Residue-level contacts at the interface:
Residue W35 in the first protein interacts with residue G4 in the second protein (closest heavy-atom distance 3.7 Å).
Residue I25 in the first protein is in contact with residue A15 in the second protein (closest heavy-atom distance 5.0 Å).
Residue I32 in the first protein interacts with residue A12 in the second protein (closest heavy-atom distance 4.6 Å).
Residue L36 in the first protein contacts residue A5 in the second protein (closest heavy-atom distance 4.1 Å).
Residue I25 in the first protein contacts residue A16 in the second protein (closest heavy-atom distance 4.9 Å).
Residue L36 in the first protein contacts residue G1 in the second protein (closest heavy-atom distance 4.4 Å).
Residue I32 in the first protein interacts with residue A9 in the second protein (closest heavy-atom distance 4.9 Å).
Residue S24 in the first protein contacts residue A15 in the second protein (closest heavy-atom distance 4.2 Å).
Residue L36 in the first protein contacts residue G4 in the second protein (closest heavy-atom distance 4.5 Å).
Residue I32 in the first protein contacts residue A8 in the second protein (closest heavy-atom distance 3.6 Å).
Residue S39 in the first protein is in contact with residue G1 in the second protein (closest heavy-atom distance 4.0 Å).
Residue W35 in the first protein contacts residue G1 in the second protein (closest heavy-atom distance 4.8 Å).
Residue V21 in the first protein interacts with residue G19 in the second protein (closest heavy-atom distance 4.7 Å).

Sequence of the first protein:
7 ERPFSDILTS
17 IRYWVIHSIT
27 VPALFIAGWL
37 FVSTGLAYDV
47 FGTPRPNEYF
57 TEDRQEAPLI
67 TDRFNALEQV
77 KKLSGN

These two protein chains interact to form a complex.

Sequence of the second protein:
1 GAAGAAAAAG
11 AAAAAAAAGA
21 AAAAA